Residue-level contacts at the interface:
Residue N368 in the first protein interacts with residue T281 in the second protein (closest heavy-atom distance 3.9 Å).
Residue K391 in the first protein contacts residue K301 in the second protein (closest heavy-atom distance 3.9 Å).
Residue N368 in the first protein interacts with residue Y284 in the second protein (closest heavy-atom distance 2.8 Å).
Residue Y367 in the first protein is in contact with residue D285 in the second protein (closest heavy-atom distance 3.6 Å).
Residue Y367 in the first protein interacts with residue N288 in the second protein (closest heavy-atom distance 3.1 Å).
Residue F403 in the first protein interacts with residue D318 in the second protein (closest heavy-atom distance 4.6 Å).
Residue L390 in the first protein contacts residue T305 in the second protein (closest heavy-atom distance 3.5 Å).
Residue M380 in the first protein contacts residue T298 in the second protein (closest heavy-atom distance 3.5 Å).
Residue I376 in the first protein interacts with residue L292 in the second protein (closest heavy-atom distance 4.2 Å).
Residue N369 in the first protein is in contact with residue N288 in the second protein (closest heavy-atom distance 3.1 Å).
Residue M393 in the first protein is in contact with residue F309 in the second protein (closest heavy-atom distance 3.3 Å).
Residue D387 in the first protein is in contact with residue K301 in the second protein (closest heavy-atom distance 3.7 Å).
Residue N368 in the first protein is in contact with residue D285 in the second protein (closest heavy-atom distance 3.1 Å).
Residue L373 in the first protein interacts with residue C287 in the second protein (closest heavy-atom distance 4.5 Å).
Residue C383 in the first protein contacts residue Y295 in the second protein (closest heavy-atom distance 3.6 Å).
Residue L373 in the first protein interacts with residue N288 in the second protein (closest heavy-atom distance 3.3 Å).
Residue I384 in the first protein is in contact with residue T298 in the second protein (closest heavy-atom distance 4.7 Å).
Residue I397 in the first protein contacts residue K312 in the second protein (closest heavy-atom distance 3.6 Å).
Residue D387 in the first protein contacts residue T305 in the second protein (closest heavy-atom distance 2.6 Å).
Residue I397 in the first protein interacts with residue F313 in the second protein (closest heavy-atom distance 4.1 Å).
Residue L390 in the first protein interacts with residue F309 in the second protein (closest heavy-atom distance 3.6 Å).
Residue L390 in the first protein is in contact with residue T302 in the second protein (closest heavy-atom distance 3.9 Å).
Residue L390 in the first protein is in contact with residue M306 in the second protein (closest heavy-atom distance 3.8 Å).
Residue I397 in the first protein interacts with residue F309 in the second protein (closest heavy-atom distance 3.7 Å).
Residue D387 in the first protein interacts with residue T302 in the second protein (closest heavy-atom distance 3.4 Å).
Residue Q402 in the first protein interacts with residue L316 in the second protein (closest heavy-atom distance 3.9 Å).
Residue P370 in the first protein is in contact with residue Y284 in the second protein (closest heavy-atom distance 3.7 Å).
Residue N369 in the first protein contacts residue Y284 in the second protein (closest heavy-atom distance 4.1 Å).
Residue C383 in the first protein is in contact with residue I299 in the second protein (closest heavy-atom distance 4.0 Å).
Residue T398 in the first protein interacts with residue K312 in the second protein (closest heavy-atom distance 2.9 Å).
Residue L373 in the first protein is in contact with residue Y284 in the second protein (closest heavy-atom distance 4.4 Å).
Residue K366 in the first protein contacts residue D285 in the second protein (closest heavy-atom distance 4.7 Å).
Residue L386 in the first protein interacts with residue M306 in the second protein (closest heavy-atom distance 4.7 Å).
Residue C383 in the first protein is in contact with residue T302 in the second protein (closest heavy-atom distance 3.5 Å).
Residue N368 in the first protein contacts residue N288 in the second protein (closest heavy-atom distance 3.3 Å).
Residue M380 in the first protein contacts residue A294 in the second protein (closest heavy-atom distance 3.6 Å).
Residue I376 in the first protein contacts residue Y295 in the second protein (closest heavy-atom distance 4.2 Å).
Residue K391 in the first protein is in contact with residue T305 in the second protein (closest heavy-atom distance 3.9 Å).
Residue M372 in the first protein is in contact with residue N288 in the second protein (closest heavy-atom distance 3.4 Å).
Residue F403 in the first protein contacts residue L316 in the second protein (closest heavy-atom distance 3.7 Å).
Residue I376 in the first protein is in contact with residue N288 in the second protein (closest heavy-atom distance 4.2 Å).
Residue I376 in the first protein contacts residue G291 in the second protein (closest heavy-atom distance 3.3 Å).
Residue I397 in the first protein interacts with residue L316 in the second protein (closest heavy-atom distance 3.4 Å).
Residue L386 in the first protein interacts with residue T302 in the second protein (closest heavy-atom distance 3.7 Å).
Residue N400 in the first protein is in contact with residue L316 in the second protein (closest heavy-atom distance 3.6 Å).
Residue E379 in the first protein interacts with residue Y295 in the second protein (closest heavy-atom distance 3.6 Å).
Residue D394 in the first protein is in contact with residue F309 in the second protein (closest heavy-atom distance 4.2 Å).
Residue C383 in the first protein interacts with residue T298 in the second protein (closest heavy-atom distance 4.6 Å).
Residue P401 in the first protein interacts with residue L316 in the second protein (closest heavy-atom distance 3.1 Å).
Residue Y367 in the first protein contacts residue Y284 in the second protein (closest heavy-atom distance 4.5 Å).
Residue N400 in the first protein interacts with residue Y317 in the second protein (closest heavy-atom distance 4.4 Å).
Residue F403 in the first protein is in contact with residue V315 in the second protein (closest heavy-atom distance 3.2 Å).
Residue D394 in the first protein interacts with residue K312 in the second protein (closest heavy-atom distance 2.8 Å).
Residue D394 in the first protein interacts with residue Q308 in the second protein (closest heavy-atom distance 4.2 Å).
Residue M380 in the first protein contacts residue G291 in the second protein (closest heavy-atom distance 3.5 Å).
Residue I397 in the first protein contacts residue Y317 in the second protein (closest heavy-atom distance 4.5 Å).
Residue M380 in the first protein contacts residue Y295 in the second protein (closest heavy-atom distance 3.8 Å).
Residue F403 in the first protein contacts residue R319 in the second protein (closest heavy-atom distance 3.9 Å).

Sequence of the second protein:
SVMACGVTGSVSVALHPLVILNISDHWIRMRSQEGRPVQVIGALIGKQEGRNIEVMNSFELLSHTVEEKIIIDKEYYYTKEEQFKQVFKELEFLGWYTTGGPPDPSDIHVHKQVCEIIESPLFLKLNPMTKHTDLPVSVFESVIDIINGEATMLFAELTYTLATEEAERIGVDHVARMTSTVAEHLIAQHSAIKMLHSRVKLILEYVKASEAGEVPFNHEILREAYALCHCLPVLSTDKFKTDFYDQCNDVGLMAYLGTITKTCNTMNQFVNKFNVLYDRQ

The following describes two proteins that form a bound complex.

Sequence of the first protein:
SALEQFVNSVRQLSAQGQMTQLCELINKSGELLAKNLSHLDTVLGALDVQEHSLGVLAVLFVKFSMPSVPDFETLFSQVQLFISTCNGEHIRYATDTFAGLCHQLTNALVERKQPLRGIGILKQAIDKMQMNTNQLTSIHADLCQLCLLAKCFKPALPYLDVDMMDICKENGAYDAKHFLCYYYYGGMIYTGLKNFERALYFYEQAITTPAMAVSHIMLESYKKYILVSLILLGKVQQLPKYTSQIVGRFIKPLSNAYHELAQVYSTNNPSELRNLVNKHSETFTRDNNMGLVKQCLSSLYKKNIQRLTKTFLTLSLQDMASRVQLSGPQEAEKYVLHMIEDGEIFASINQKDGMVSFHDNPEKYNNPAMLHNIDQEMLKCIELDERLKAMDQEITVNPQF